Sequence of protein 1:
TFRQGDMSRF

Contacts between the two chains:
Residue E444 in protein 2 contacts residue F10 in protein 1 (closest heavy-atom distance 3.5 Å).
Residue I83 in protein 2 contacts residue D6 in protein 1 (closest heavy-atom distance 4.9 Å).
Residue V81 in protein 2 interacts with residue R3 in protein 1 (closest heavy-atom distance 3.7 Å).
Residue F80 in protein 2 interacts with residue F10 in protein 1 (closest heavy-atom distance 3.5 Å).
Residue E439 in protein 2 is in contact with residue R3 in protein 1 (closest heavy-atom distance 2.9 Å).
Residue I443 in protein 2 interacts with residue M7 in protein 1 (closest heavy-atom distance 3.6 Å).
Residue I83 in protein 2 is in contact with residue R3 in protein 1 (closest heavy-atom distance 3.6 Å).
Residue R82 in protein 2 interacts with residue R3 in protein 1 (closest heavy-atom distance 3.8 Å).
Residue F80 in protein 2 interacts with residue D6 in protein 1 (closest heavy-atom distance 3.2 Å).
Residue V81 in protein 2 interacts with residue D6 in protein 1 (closest heavy-atom distance 4.9 Å).
Residue I443 in protein 2 contacts residue F10 in protein 1 (closest heavy-atom distance 4.3 Å).
Residue I83 in protein 2 interacts with residue F2 in protein 1 (closest heavy-atom distance 3.9 Å).
Residue F80 in protein 2 contacts residue M7 in protein 1 (closest heavy-atom distance 3.6 Å).
Residue F80 in protein 2 is in contact with residue R9 in protein 1 (closest heavy-atom distance 3.4 Å).
Residue L49 in protein 2 interacts with residue R9 in protein 1 (closest heavy-atom distance 4.3 Å).
Residue M447 in protein 2 interacts with residue F10 in protein 1 (closest heavy-atom distance 3.6 Å).
Residue V81 in protein 2 contacts residue M7 in protein 1 (closest heavy-atom distance 4.5 Å).
Residue R82 in protein 2 contacts residue D6 in protein 1 (closest heavy-atom distance 3.0 Å).

Sequence of protein 2:
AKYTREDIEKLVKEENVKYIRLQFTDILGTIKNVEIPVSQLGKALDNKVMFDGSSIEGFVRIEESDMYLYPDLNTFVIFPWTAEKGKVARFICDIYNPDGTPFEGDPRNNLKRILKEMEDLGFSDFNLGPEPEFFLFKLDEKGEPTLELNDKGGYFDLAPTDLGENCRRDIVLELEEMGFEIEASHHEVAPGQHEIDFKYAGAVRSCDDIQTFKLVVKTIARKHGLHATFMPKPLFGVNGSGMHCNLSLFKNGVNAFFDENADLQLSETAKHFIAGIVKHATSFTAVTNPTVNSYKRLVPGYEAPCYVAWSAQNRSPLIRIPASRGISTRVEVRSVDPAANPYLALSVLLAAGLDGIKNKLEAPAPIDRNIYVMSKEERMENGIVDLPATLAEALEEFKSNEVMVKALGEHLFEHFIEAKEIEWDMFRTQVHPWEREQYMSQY

The following describes two proteins that form a bound complex.